Residue-level contacts at the interface:
Residue E83 in chain B contacts residue V77 in chain A (closest heavy-atom distance 3.5 Å).
Residue D67 in chain B interacts with residue V59 in chain A (closest heavy-atom distance 3.5 Å).
Residue E112 in chain B is in contact with residue F87 in chain A (closest heavy-atom distance 3.7 Å).
Residue H79 in chain B contacts residue V77 in chain A (closest heavy-atom distance 3.6 Å).
Residue R108 in chain B is in contact with residue T79 in chain A (closest heavy-atom distance 4.0 Å).
Residue H73 in chain B is in contact with residue T79 in chain A (closest heavy-atom distance 2.7 Å).
Residue R108 in chain B contacts residue F87 in chain A (closest heavy-atom distance 3.4 Å).
Residue K64 in chain B interacts with residue F57 in chain A (closest heavy-atom distance 3.9 Å).
Residue E112 in chain B is in contact with residue S84 in chain A (closest heavy-atom distance 3.0 Å).
Residue L105 in chain B is in contact with residue H104 in chain A (closest heavy-atom distance 3.6 Å).
Residue H79 in chain B interacts with residue L76 in chain A (closest heavy-atom distance 2.9 Å).
Residue L105 in chain B contacts residue P102 in chain A (closest heavy-atom distance 3.9 Å).
Residue K64 in chain B interacts with residue Q60 in chain A (closest heavy-atom distance 3.4 Å).
Residue R63 in chain B interacts with residue V59 in chain A (closest heavy-atom distance 3.7 Å).
Residue W57 in chain B is in contact with residue F57 in chain A (closest heavy-atom distance 3.6 Å).
Residue L80 in chain B is in contact with residue V77 in chain A (closest heavy-atom distance 4.0 Å).
Residue L105 in chain B is in contact with residue F87 in chain A (closest heavy-atom distance 3.6 Å).
Residue R117 in chain B interacts with residue D73 in chain A (closest heavy-atom distance 3.2 Å).
Residue R86 in chain B contacts residue P75 in chain A (closest heavy-atom distance 3.9 Å).
Residue H56 in chain B contacts residue R56 in chain A (closest heavy-atom distance 3.7 Å).
Residue H79 in chain B is in contact with residue L62 in chain A (closest heavy-atom distance 3.5 Å).
Residue R108 in chain B interacts with residue L83 in chain A (closest heavy-atom distance 3.9 Å).
Residue L105 in chain B is in contact with residue S103 in chain A (closest heavy-atom distance 3.9 Å).
Residue E72 in chain B interacts with residue R81 in chain A (closest heavy-atom distance 3.4 Å).
Residue S116 in chain B interacts with residue P75 in chain A (closest heavy-atom distance 3.2 Å).
Residue E83 in chain B contacts residue P75 in chain A (closest heavy-atom distance 2.9 Å).
Residue E83 in chain B contacts residue L76 in chain A (closest heavy-atom distance 2.8 Å).
Residue G74 in chain B is in contact with residue T78 in chain A (closest heavy-atom distance 3.6 Å).
Residue T75 in chain B interacts with residue T78 in chain A (closest heavy-atom distance 3.7 Å).
Residue R86 in chain B interacts with residue D73 in chain A (closest heavy-atom distance 3.6 Å).
Residue R71 in chain B is in contact with residue L62 in chain A (closest heavy-atom distance 3.8 Å).
Residue D67 in chain B is in contact with residue Q60 in chain A (closest heavy-atom distance 3.9 Å).
Residue A115 in chain B contacts residue P75 in chain A (closest heavy-atom distance 3.5 Å).
Residue R71 in chain B interacts with residue Q60 in chain A (closest heavy-atom distance 3.3 Å).
Residue Q78 in chain B is in contact with residue V59 in chain A (closest heavy-atom distance 3.4 Å).
Residue H79 in chain B is in contact with residue L65 in chain A (closest heavy-atom distance 3.3 Å).
Residue T75 in chain B interacts with residue T79 in chain A (closest heavy-atom distance 3.4 Å).
Residue A115 in chain B is in contact with residue T79 in chain A (closest heavy-atom distance 3.8 Å).
Residue R108 in chain B is in contact with residue S84 in chain A (closest heavy-atom distance 3.8 Å).
Residue Q78 in chain B contacts residue Q60 in chain A (closest heavy-atom distance 3.0 Å).
Residue R71 in chain B contacts residue P61 in chain A (closest heavy-atom distance 2.4 Å).
Residue L105 in chain B contacts residue H101 in chain A (closest heavy-atom distance 3.6 Å).
Residue T75 in chain B contacts residue V77 in chain A (closest heavy-atom distance 3.6 Å).
Residue R108 in chain B is in contact with residue R81 in chain A (closest heavy-atom distance 3.4 Å).
Residue R63 in chain B contacts residue R58 in chain A (closest heavy-atom distance 3.9 Å).
Residue G74 in chain B is in contact with residue R81 in chain A (closest heavy-atom distance 3.8 Å).
Residue N82 in chain B is in contact with residue L76 in chain A (closest heavy-atom distance 3.3 Å).
Residue A109 in chain B is in contact with residue F99 in chain A (closest heavy-atom distance 3.7 Å).
Residue A60 in chain B interacts with residue R56 in chain A (closest heavy-atom distance 3.7 Å).
Residue G76 in chain B interacts with residue L62 in chain A (closest heavy-atom distance 3.5 Å).
Residue L113 in chain B interacts with residue F99 in chain A (closest heavy-atom distance 3.7 Å).
Residue R63 in chain B is in contact with residue R56 in chain A (closest heavy-atom distance 3.4 Å).
Residue H73 in chain B is in contact with residue R81 in chain A (closest heavy-atom distance 3.3 Å).
Residue V111 in chain B interacts with residue T79 in chain A (closest heavy-atom distance 3.9 Å).
Residue A115 in chain B contacts residue V77 in chain A (closest heavy-atom distance 3.4 Å).
Residue I61 in chain B contacts residue F57 in chain A (closest heavy-atom distance 3.4 Å).
Residue L113 in chain B is in contact with residue V97 in chain A (closest heavy-atom distance 3.7 Å).
Residue C114 in chain B interacts with residue P75 in chain A (closest heavy-atom distance 3.3 Å).
Residue K64 in chain B is in contact with residue R58 in chain A (closest heavy-atom distance 3.5 Å).
Residue T75 in chain B interacts with residue L62 in chain A (closest heavy-atom distance 4.0 Å).

Sequence of chain A:
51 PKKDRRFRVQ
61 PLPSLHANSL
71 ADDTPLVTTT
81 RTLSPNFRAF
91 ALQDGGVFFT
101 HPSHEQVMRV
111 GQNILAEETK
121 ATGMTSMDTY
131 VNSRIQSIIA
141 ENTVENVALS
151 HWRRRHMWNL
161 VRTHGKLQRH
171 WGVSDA

This data describes a binding interaction between two proteins.

Sequence of chain B:
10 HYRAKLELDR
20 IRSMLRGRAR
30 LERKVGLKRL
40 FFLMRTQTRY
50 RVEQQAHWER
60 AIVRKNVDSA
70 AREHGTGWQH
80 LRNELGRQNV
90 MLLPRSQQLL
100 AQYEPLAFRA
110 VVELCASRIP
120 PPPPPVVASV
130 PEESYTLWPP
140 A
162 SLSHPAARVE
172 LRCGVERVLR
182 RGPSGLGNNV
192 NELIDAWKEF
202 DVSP